Sequence of protein 1:
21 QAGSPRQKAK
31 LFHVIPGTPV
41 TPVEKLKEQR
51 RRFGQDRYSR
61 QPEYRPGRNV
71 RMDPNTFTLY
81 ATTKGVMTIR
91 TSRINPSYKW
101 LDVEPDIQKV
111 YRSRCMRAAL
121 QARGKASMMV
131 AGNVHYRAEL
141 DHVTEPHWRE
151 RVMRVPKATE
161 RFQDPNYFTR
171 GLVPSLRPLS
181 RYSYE

Sequence of protein 2:
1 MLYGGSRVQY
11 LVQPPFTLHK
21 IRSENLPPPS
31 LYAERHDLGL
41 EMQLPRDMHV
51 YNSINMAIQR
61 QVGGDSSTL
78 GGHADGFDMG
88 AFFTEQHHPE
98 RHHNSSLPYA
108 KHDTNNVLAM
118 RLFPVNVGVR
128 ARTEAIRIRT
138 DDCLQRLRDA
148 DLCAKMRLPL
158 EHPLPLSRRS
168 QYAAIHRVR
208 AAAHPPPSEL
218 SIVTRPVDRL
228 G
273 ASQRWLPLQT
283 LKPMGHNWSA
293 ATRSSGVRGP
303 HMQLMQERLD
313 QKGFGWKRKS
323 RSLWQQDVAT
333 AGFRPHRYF

Contacts between the two chains:
Residue T68 in protein 2 interacts with residue N69 in protein 1 (closest heavy-atom distance 3.8 Å).
Residue L69 in protein 2 interacts with residue N69 in protein 1 (closest heavy-atom distance 3.5 Å).
Residue I58 in protein 2 interacts with residue D73 in protein 1 (closest heavy-atom distance 4.1 Å).
Residue F84 in protein 2 is in contact with residue P62 in protein 1 (closest heavy-atom distance 3.3 Å).
Residue G83 in protein 2 contacts residue Y184 in protein 1 (closest heavy-atom distance 3.7 Å).
Residue F90 in protein 2 contacts residue R60 in protein 1 (closest heavy-atom distance 3.9 Å).
Residue L69 in protein 2 is in contact with residue R68 in protein 1 (closest heavy-atom distance 2.8 Å).
Residue F84 in protein 2 contacts residue P66 in protein 1 (closest heavy-atom distance 3.7 Å).
Residue F84 in protein 2 interacts with residue M72 in protein 1 (closest heavy-atom distance 4.2 Å).
Residue D82 in protein 2 is in contact with residue P66 in protein 1 (closest heavy-atom distance 3.5 Å).
Residue F90 in protein 2 is in contact with residue P74 in protein 1 (closest heavy-atom distance 3.1 Å).
Residue A81 in protein 2 is in contact with residue W100 in protein 1 (closest heavy-atom distance 4.0 Å).
Residue L69 in protein 2 is in contact with residue R71 in protein 1 (closest heavy-atom distance 4.4 Å).
Residue Q61 in protein 2 interacts with residue D73 in protein 1 (closest heavy-atom distance 4.2 Å).
Residue A57 in protein 2 interacts with residue P74 in protein 1 (closest heavy-atom distance 3.9 Å).
Residue I54 in protein 2 is in contact with residue P42 in protein 1 (closest heavy-atom distance 4.3 Å).
Residue R46 in protein 2 contacts residue T82 in protein 1 (closest heavy-atom distance 3.2 Å).
Residue A57 in protein 2 interacts with residue D73 in protein 1 (closest heavy-atom distance 3.0 Å).
Residue T68 in protein 2 interacts with residue P105 in protein 1 (closest heavy-atom distance 3.6 Å).
Residue H80 in protein 2 is in contact with residue Y184 in protein 1 (closest heavy-atom distance 3.6 Å).
Residue D82 in protein 2 interacts with residue W100 in protein 1 (closest heavy-atom distance 2.8 Å).
Residue D82 in protein 2 interacts with residue Y184 in protein 1 (closest heavy-atom distance 3.5 Å).
Residue Y51 in protein 2 interacts with residue T41 in protein 1 (closest heavy-atom distance 4.3 Å).
Residue N52 in protein 2 is in contact with residue V43 in protein 1 (closest heavy-atom distance 4.4 Å).
Residue N55 in protein 2 interacts with residue E44 in protein 1 (closest heavy-atom distance 3.9 Å).
Residue F89 in protein 2 contacts residue P74 in protein 1 (closest heavy-atom distance 4.2 Å).
Residue N55 in protein 2 contacts residue P42 in protein 1 (closest heavy-atom distance 2.4 Å).
Residue N52 in protein 2 contacts residue K84 in protein 1 (closest heavy-atom distance 3.2 Å).
Residue M86 in protein 2 is in contact with residue S59 in protein 1 (closest heavy-atom distance 3.4 Å).
Residue H80 in protein 2 contacts residue S180 in protein 1 (closest heavy-atom distance 4.4 Å).
Residue Q61 in protein 2 contacts residue P74 in protein 1 (closest heavy-atom distance 3.9 Å).
Residue D82 in protein 2 contacts residue R65 in protein 1 (closest heavy-atom distance 4.0 Å).
Residue I58 in protein 2 is in contact with residue M72 in protein 1 (closest heavy-atom distance 4.2 Å).
Residue F90 in protein 2 is in contact with residue F77 in protein 1 (closest heavy-atom distance 3.5 Å).
Residue I54 in protein 2 contacts residue T82 in protein 1 (closest heavy-atom distance 4.0 Å).
Residue G83 in protein 2 interacts with residue R65 in protein 1 (closest heavy-atom distance 3.8 Å).
Residue N52 in protein 2 interacts with residue T41 in protein 1 (closest heavy-atom distance 4.0 Å).
Residue A57 in protein 2 interacts with residue Y80 in protein 1 (closest heavy-atom distance 3.4 Å).
Residue D65 in protein 2 contacts residue R71 in protein 1 (closest heavy-atom distance 4.0 Å).
Residue A81 in protein 2 is in contact with residue R90 in protein 1 (closest heavy-atom distance 3.7 Å).
Residue T17 in protein 2 interacts with residue R170 in protein 1 (closest heavy-atom distance 4.3 Å).
Residue V50 in protein 2 is in contact with residue V43 in protein 1 (closest heavy-atom distance 3.5 Å).
Residue M86 in protein 2 is in contact with residue R60 in protein 1 (closest heavy-atom distance 3.6 Å).
Residue A81 in protein 2 contacts residue Y184 in protein 1 (closest heavy-atom distance 3.4 Å).
Residue S53 in protein 2 is in contact with residue V43 in protein 1 (closest heavy-atom distance 3.2 Å).
Residue Q61 in protein 2 is in contact with residue M72 in protein 1 (closest heavy-atom distance 2.5 Å).
Residue N52 in protein 2 interacts with residue P42 in protein 1 (closest heavy-atom distance 3.4 Å).
Residue Q61 in protein 2 is in contact with residue R71 in protein 1 (closest heavy-atom distance 4.1 Å).
Residue H19 in protein 2 interacts with residue G171 in protein 1 (closest heavy-atom distance 4.2 Å).
Residue Y51 in protein 2 interacts with residue V43 in protein 1 (closest heavy-atom distance 4.2 Å).
Residue I58 in protein 2 interacts with residue T82 in protein 1 (closest heavy-atom distance 4.0 Å).
Residue N55 in protein 2 interacts with residue Y80 in protein 1 (closest heavy-atom distance 2.9 Å).
Residue I58 in protein 2 contacts residue R71 in protein 1 (closest heavy-atom distance 3.6 Å).
Residue F89 in protein 2 interacts with residue M72 in protein 1 (closest heavy-atom distance 3.8 Å).
Residue N55 in protein 2 is in contact with residue V43 in protein 1 (closest heavy-atom distance 3.1 Å).
Residue I58 in protein 2 interacts with residue Y80 in protein 1 (closest heavy-atom distance 3.5 Å).
Residue I54 in protein 2 contacts residue V43 in protein 1 (closest heavy-atom distance 4.2 Å).
Residue I58 in protein 2 is in contact with residue A81 in protein 1 (closest heavy-atom distance 3.6 Å).
Residue F84 in protein 2 interacts with residue R65 in protein 1 (closest heavy-atom distance 4.1 Å).
Residue Q93 in protein 2 is in contact with residue P74 in protein 1 (closest heavy-atom distance 3.8 Å).

This data describes a binding interaction between two proteins.